Interface contacts:
Residue L51 in the first protein interacts with residue H13 in the second protein (closest heavy-atom distance 4.8 Å).
Residue N43 in the first protein interacts with residue E19 in the second protein (closest heavy-atom distance 4.2 Å).
Residue N43 in the first protein is in contact with residue L15 in the second protein (closest heavy-atom distance 4.2 Å).
Residue T50 in the first protein interacts with residue L12 in the second protein (closest heavy-atom distance 4.0 Å).
Residue K47 in the first protein interacts with residue L12 in the second protein (closest heavy-atom distance 3.7 Å).
Residue L51 in the first protein is in contact with residue L12 in the second protein (closest heavy-atom distance 3.6 Å).

Sequence of the first protein:
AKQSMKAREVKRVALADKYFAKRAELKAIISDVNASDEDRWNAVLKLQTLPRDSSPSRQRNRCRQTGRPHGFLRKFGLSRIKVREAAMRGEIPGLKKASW

This data describes a binding interaction between two proteins.

Sequence of the second protein:
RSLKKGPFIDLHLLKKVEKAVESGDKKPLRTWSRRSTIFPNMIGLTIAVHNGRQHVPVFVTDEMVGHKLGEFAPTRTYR